Sequence of chain B:
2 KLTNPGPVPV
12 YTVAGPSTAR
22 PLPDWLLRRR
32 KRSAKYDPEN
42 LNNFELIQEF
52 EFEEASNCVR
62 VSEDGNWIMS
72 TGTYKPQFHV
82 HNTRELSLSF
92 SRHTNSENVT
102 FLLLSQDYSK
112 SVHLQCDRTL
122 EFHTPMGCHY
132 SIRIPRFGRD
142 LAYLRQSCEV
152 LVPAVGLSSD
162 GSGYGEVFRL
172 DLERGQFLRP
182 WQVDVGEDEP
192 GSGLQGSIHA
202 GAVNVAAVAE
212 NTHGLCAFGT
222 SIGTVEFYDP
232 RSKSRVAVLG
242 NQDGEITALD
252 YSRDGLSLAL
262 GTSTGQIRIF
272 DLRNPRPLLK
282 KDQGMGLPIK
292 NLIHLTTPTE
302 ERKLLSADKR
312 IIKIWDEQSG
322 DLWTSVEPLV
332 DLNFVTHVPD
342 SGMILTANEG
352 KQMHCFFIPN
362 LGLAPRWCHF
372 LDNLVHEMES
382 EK

Residue-level contacts at the interface:
Residue D512 in chain A interacts with residue R274 in chain B (closest heavy-atom distance 4.0 Å).
Residue D512 in chain A interacts with residue N275 in chain B (closest heavy-atom distance 4.8 Å).

Sequence of chain A:
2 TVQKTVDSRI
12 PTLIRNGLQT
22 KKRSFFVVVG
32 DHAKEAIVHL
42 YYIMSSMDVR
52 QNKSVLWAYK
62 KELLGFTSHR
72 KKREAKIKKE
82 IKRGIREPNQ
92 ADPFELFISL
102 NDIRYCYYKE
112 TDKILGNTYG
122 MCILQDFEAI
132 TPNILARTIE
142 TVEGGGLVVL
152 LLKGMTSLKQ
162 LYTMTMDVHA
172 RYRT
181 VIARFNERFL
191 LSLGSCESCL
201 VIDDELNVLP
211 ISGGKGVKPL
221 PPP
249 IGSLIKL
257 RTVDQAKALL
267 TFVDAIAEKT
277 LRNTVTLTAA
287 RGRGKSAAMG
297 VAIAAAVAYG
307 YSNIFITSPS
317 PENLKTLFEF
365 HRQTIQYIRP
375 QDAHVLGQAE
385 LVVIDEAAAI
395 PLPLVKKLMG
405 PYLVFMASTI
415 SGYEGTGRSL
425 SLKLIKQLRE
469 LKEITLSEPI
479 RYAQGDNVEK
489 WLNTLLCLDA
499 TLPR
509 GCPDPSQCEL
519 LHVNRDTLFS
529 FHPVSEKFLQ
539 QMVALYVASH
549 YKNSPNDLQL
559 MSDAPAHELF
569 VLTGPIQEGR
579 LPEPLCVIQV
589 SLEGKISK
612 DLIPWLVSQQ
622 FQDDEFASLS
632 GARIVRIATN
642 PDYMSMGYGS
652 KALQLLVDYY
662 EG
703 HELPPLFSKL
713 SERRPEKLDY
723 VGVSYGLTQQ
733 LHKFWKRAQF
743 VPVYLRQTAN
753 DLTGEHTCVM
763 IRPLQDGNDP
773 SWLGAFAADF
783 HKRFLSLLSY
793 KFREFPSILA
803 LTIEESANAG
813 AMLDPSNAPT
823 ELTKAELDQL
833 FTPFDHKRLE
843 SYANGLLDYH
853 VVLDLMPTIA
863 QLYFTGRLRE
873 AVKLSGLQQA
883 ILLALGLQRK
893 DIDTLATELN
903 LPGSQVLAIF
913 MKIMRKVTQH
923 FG

This data describes a binding interaction between two proteins.